Sequence of the second protein:
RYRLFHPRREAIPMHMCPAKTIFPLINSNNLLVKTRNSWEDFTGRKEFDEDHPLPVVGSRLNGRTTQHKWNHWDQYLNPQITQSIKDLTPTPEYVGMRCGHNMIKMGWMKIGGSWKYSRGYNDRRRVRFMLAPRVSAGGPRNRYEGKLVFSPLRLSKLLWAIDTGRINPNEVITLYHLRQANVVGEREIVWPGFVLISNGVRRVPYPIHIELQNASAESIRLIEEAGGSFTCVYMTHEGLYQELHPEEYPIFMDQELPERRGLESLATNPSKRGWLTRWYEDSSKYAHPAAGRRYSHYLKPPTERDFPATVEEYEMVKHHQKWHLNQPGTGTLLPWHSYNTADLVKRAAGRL

Sequence of the first protein:
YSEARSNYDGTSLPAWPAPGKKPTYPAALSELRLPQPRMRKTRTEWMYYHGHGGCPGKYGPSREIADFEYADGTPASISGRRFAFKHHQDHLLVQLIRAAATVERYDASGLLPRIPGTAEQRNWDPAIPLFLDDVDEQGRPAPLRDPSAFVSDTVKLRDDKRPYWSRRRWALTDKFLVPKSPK

These two protein chains interact to form a complex.

Residue-level contacts at the interface:
Residue P22 in the second protein is in contact with residue G69 in the first protein (closest heavy-atom distance 4.0 Å).
Residue F14 in the second protein interacts with residue E63 in the first protein (closest heavy-atom distance 3.3 Å).
Residue R10 in the second protein interacts with residue S48 in the first protein (closest heavy-atom distance 3.8 Å).
Residue F57 in the second protein interacts with residue T92 in the first protein (closest heavy-atom distance 4.0 Å).
Residue P27 in the second protein contacts residue L111 in the first protein (closest heavy-atom distance 3.4 Å).
Residue R45 in the second protein contacts residue K104 in the first protein (closest heavy-atom distance 4.0 Å).
Residue M25 in the second protein is in contact with residue Y26 in the first protein (closest heavy-atom distance 3.4 Å).
Residue H61 in the second protein interacts with residue D90 in the first protein (closest heavy-atom distance 3.5 Å).
Residue E19 in the second protein interacts with residue H70 in the first protein (closest heavy-atom distance 3.8 Å).
Residue T44 in the second protein contacts residue D108 in the first protein (closest heavy-atom distance 3.7 Å).
Residue F57 in the second protein contacts residue P93 in the first protein (closest heavy-atom distance 4.0 Å).
Residue S47 in the second protein is in contact with residue F101 in the first protein (closest heavy-atom distance 3.2 Å).
Residue M25 in the second protein contacts residue R23 in the first protein (closest heavy-atom distance 3.8 Å).
Residue A20 in the second protein contacts residue Y77 in the first protein (closest heavy-atom distance 3.4 Å).
Residue N46 in the second protein contacts residue H105 in the first protein (closest heavy-atom distance 3.4 Å).
Residue H61 in the second protein interacts with residue Y88 in the first protein (closest heavy-atom distance 3.1 Å).
Residue R54 in the second protein interacts with residue I96 in the first protein (closest heavy-atom distance 3.0 Å).
Residue T30 in the second protein is in contact with residue L111 in the first protein (closest heavy-atom distance 3.8 Å).
Residue L13 in the second protein is in contact with residue E63 in the first protein (closest heavy-atom distance 3.7 Å).
Residue F14 in the second protein contacts residue S48 in the first protein (closest heavy-atom distance 3.5 Å).
Residue H24 in the second protein interacts with residue N25 in the first protein (closest heavy-atom distance 3.2 Å).
Residue R45 in the second protein interacts with residue D108 in the first protein (closest heavy-atom distance 3.2 Å).
Residue R10 in the second protein is in contact with residue T60 in the first protein (closest heavy-atom distance 3.0 Å).
Residue F32 in the second protein contacts residue I115 in the first protein (closest heavy-atom distance 3.6 Å).
Residue I21 in the second protein contacts residue L110 in the first protein (closest heavy-atom distance 3.7 Å).
Residue H15 in the second protein interacts with residue Y66 in the first protein (closest heavy-atom distance 3.2 Å).
Residue C26 in the second protein interacts with residue Q107 in the first protein (closest heavy-atom distance 3.8 Å).
Residue P22 in the second protein interacts with residue H70 in the first protein (closest heavy-atom distance 4.0 Å).
Residue F14 in the second protein is in contact with residue E49 in the first protein (closest heavy-atom distance 3.0 Å).
Residue R10 in the second protein interacts with residue R58 in the first protein (closest heavy-atom distance 3.1 Å).
Residue M25 in the second protein is in contact with residue S24 in the first protein (closest heavy-atom distance 3.7 Å).
Residue E19 in the second protein interacts with residue Y66 in the first protein (closest heavy-atom distance 3.3 Å).
Residue K29 in the second protein is in contact with residue D27 in the first protein (closest heavy-atom distance 3.9 Å).
Residue R10 in the second protein is in contact with residue E63 in the first protein (closest heavy-atom distance 3.2 Å).
Residue S47 in the second protein contacts residue H105 in the first protein (closest heavy-atom distance 3.4 Å).
Residue R45 in the second protein interacts with residue H105 in the first protein (closest heavy-atom distance 2.9 Å).
Residue F51 in the second protein interacts with residue F101 in the first protein (closest heavy-atom distance 3.5 Å).
Residue M25 in the second protein interacts with residue E82 in the first protein (closest heavy-atom distance 3.5 Å).
Residue H24 in the second protein contacts residue Y26 in the first protein (closest heavy-atom distance 3.2 Å).
Residue R54 in the second protein is in contact with residue S95 in the first protein (closest heavy-atom distance 3.7 Å).
Residue F51 in the second protein contacts residue I96 in the first protein (closest heavy-atom distance 3.6 Å).
Residue D50 in the second protein is in contact with residue F101 in the first protein (closest heavy-atom distance 3.6 Å).
Residue P22 in the second protein interacts with residue Y77 in the first protein (closest heavy-atom distance 3.6 Å).
Residue F14 in the second protein interacts with residue L50 in the first protein (closest heavy-atom distance 3.6 Å).
Residue R54 in the second protein interacts with residue S97 in the first protein (closest heavy-atom distance 4.0 Å).
Residue L13 in the second protein contacts residue T62 in the first protein (closest heavy-atom distance 3.5 Å).
Residue R45 in the second protein contacts residue F101 in the first protein (closest heavy-atom distance 3.6 Å).
Residue M23 in the second protein interacts with residue L110 in the first protein (closest heavy-atom distance 3.9 Å).
Residue F51 in the second protein contacts residue G98 in the first protein (closest heavy-atom distance 3.4 Å).
Residue M25 in the second protein contacts residue N25 in the first protein (closest heavy-atom distance 3.3 Å).
Residue R10 in the second protein is in contact with residue M57 in the first protein (closest heavy-atom distance 3.3 Å).
Residue I31 in the second protein contacts residue L111 in the first protein (closest heavy-atom distance 3.7 Å).
Residue W48 in the second protein contacts residue H105 in the first protein (closest heavy-atom distance 3.8 Å).
Residue F51 in the second protein interacts with residue S97 in the first protein (closest heavy-atom distance 3.9 Å).
Residue H24 in the second protein is in contact with residue S24 in the first protein (closest heavy-atom distance 3.7 Å).
Residue M25 in the second protein is in contact with residue Q107 in the first protein (closest heavy-atom distance 3.8 Å).
Residue P27 in the second protein is in contact with residue Y26 in the first protein (closest heavy-atom distance 3.7 Å).
Residue P16 in the second protein interacts with residue E49 in the first protein (closest heavy-atom distance 3.2 Å).
Residue T30 in the second protein contacts residue Y26 in the first protein (closest heavy-atom distance 3.9 Å).
Residue H61 in the second protein interacts with residue T92 in the first protein (closest heavy-atom distance 3.8 Å).